Residue-level contacts at the interface:
Residue Y175 in the second protein is in contact with residue S97 in the first protein (closest heavy-atom distance 3.8 Å).
Residue A205 in the second protein contacts residue Y94 in the first protein (closest heavy-atom distance 3.7 Å).
Residue Y175 in the second protein is in contact with residue Y92 in the first protein (closest heavy-atom distance 4.6 Å).
Residue Y175 in the second protein interacts with residue S95 in the first protein (closest heavy-atom distance 3.9 Å).
Residue L204 in the second protein contacts residue V30 in the first protein (closest heavy-atom distance 4.3 Å).
Residue C200 in the second protein is in contact with residue S51 in the first protein (closest heavy-atom distance 4.3 Å).
Residue L206 in the second protein is in contact with residue Y94 in the first protein (closest heavy-atom distance 3.7 Å).
Residue Y175 in the second protein contacts residue S96 in the first protein (closest heavy-atom distance 4.7 Å).
Residue S208 in the second protein is in contact with residue S31 in the first protein (closest heavy-atom distance 3.3 Å).
Residue D209 in the second protein contacts residue S95 in the first protein (closest heavy-atom distance 3.0 Å).
Residue Y175 in the second protein is in contact with residue Y94 in the first protein (closest heavy-atom distance 3.0 Å).
Residue D209 in the second protein interacts with residue S31 in the first protein (closest heavy-atom distance 2.9 Å).
Residue A205 in the second protein interacts with residue V30 in the first protein (closest heavy-atom distance 4.4 Å).
Residue L204 in the second protein contacts residue S31 in the first protein (closest heavy-atom distance 4.7 Å).
Residue A205 in the second protein is in contact with residue S31 in the first protein (closest heavy-atom distance 3.3 Å).
Residue F210 in the second protein is in contact with residue S95 in the first protein (closest heavy-atom distance 4.3 Å).
Residue A205 in the second protein contacts residue S32 in the first protein (closest heavy-atom distance 4.5 Å).
Residue S208 in the second protein interacts with residue V30 in the first protein (closest heavy-atom distance 3.7 Å).

The following describes two proteins that form a bound complex.

Sequence of the second protein:
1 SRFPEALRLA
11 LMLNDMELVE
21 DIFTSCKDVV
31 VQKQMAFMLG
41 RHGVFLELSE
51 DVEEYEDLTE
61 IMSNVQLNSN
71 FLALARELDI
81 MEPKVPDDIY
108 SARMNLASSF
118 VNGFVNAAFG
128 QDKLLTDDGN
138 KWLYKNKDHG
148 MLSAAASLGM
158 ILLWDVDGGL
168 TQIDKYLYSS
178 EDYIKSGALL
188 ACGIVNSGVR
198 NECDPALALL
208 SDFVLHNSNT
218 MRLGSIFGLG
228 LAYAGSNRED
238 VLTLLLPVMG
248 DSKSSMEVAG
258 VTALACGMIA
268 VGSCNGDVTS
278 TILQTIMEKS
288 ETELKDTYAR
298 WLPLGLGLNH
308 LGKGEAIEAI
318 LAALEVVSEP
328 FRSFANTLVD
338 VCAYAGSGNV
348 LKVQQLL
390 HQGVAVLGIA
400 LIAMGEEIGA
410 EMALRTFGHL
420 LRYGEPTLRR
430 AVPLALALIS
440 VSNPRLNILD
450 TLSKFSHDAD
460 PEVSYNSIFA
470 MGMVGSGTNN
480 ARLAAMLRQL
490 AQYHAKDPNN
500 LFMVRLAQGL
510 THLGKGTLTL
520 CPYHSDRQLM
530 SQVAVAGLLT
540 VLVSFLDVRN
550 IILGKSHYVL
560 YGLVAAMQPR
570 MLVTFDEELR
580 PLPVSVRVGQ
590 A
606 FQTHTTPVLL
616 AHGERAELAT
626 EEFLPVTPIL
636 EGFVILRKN

Sequence of the first protein:
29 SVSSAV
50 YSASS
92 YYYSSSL